Contacts between the two chains:
Residue F99 in protein 1 contacts residue K3 in protein 2 (closest heavy-atom distance 3.6 Å).
Residue V67 in protein 1 contacts residue Y2 in protein 2 (closest heavy-atom distance 3.9 Å).
Residue K66 in protein 1 contacts residue L1 in protein 2 (closest heavy-atom distance 3.9 Å).
Residue Y159 in protein 1 contacts residue L1 in protein 2 (closest heavy-atom distance 3.0 Å).
Residue Y159 in protein 1 contacts residue K4 in protein 2 (closest heavy-atom distance 4.7 Å).
Residue H114 in protein 1 is in contact with residue K3 in protein 2 (closest heavy-atom distance 4.1 Å).
Residue Q155 in protein 1 interacts with residue K6 in protein 2 (closest heavy-atom distance 4.4 Å).
Residue E62 in protein 1 is in contact with residue K4 in protein 2 (closest heavy-atom distance 4.4 Å).
Residue Q155 in protein 1 interacts with residue L5 in protein 2 (closest heavy-atom distance 3.8 Å).
Residue H70 in protein 1 interacts with residue K3 in protein 2 (closest heavy-atom distance 4.0 Å).
Residue F99 in protein 1 contacts residue Y2 in protein 2 (closest heavy-atom distance 3.5 Å).
Residue T73 in protein 1 interacts with residue T10 in protein 2 (closest heavy-atom distance 3.7 Å).
Residue C164 in protein 1 is in contact with residue L1 in protein 2 (closest heavy-atom distance 4.8 Å).
Residue Y7 in protein 1 interacts with residue Y2 in protein 2 (closest heavy-atom distance 3.7 Å).
Residue K66 in protein 1 contacts residue K3 in protein 2 (closest heavy-atom distance 3.7 Å).
Residue W147 in protein 1 is in contact with residue F11 in protein 2 (closest heavy-atom distance 3.5 Å).
Residue K146 in protein 1 interacts with residue T10 in protein 2 (closest heavy-atom distance 3.0 Å).
Residue Q156 in protein 1 is in contact with residue L5 in protein 2 (closest heavy-atom distance 2.9 Å).
Residue K146 in protein 1 interacts with residue M9 in protein 2 (closest heavy-atom distance 3.7 Å).
Residue E63 in protein 1 is in contact with residue Y2 in protein 2 (closest heavy-atom distance 3.4 Å).
Residue Q156 in protein 1 is in contact with residue K3 in protein 2 (closest heavy-atom distance 4.2 Å).
Residue Y84 in protein 1 is in contact with residue F11 in protein 2 (closest heavy-atom distance 2.3 Å).
Residue S9 in protein 1 contacts residue Y2 in protein 2 (closest heavy-atom distance 3.4 Å).
Residue K66 in protein 1 contacts residue K4 in protein 2 (closest heavy-atom distance 3.4 Å).
Residue W147 in protein 1 interacts with residue T10 in protein 2 (closest heavy-atom distance 3.0 Å).
Residue A69 in protein 1 contacts residue E8 in protein 2 (closest heavy-atom distance 3.5 Å).
Residue M45 in protein 1 interacts with residue Y2 in protein 2 (closest heavy-atom distance 4.5 Å).
Residue A24 in protein 1 is in contact with residue Y2 in protein 2 (closest heavy-atom distance 4.6 Å).
Residue E63 in protein 1 is in contact with residue L1 in protein 2 (closest heavy-atom distance 3.2 Å).
Residue V152 in protein 1 interacts with residue L5 in protein 2 (closest heavy-atom distance 4.3 Å).
Residue H70 in protein 1 interacts with residue Y2 in protein 2 (closest heavy-atom distance 2.5 Å).
Residue Y159 in protein 1 contacts residue Y2 in protein 2 (closest heavy-atom distance 3.7 Å).
Residue L95 in protein 1 is in contact with residue F11 in protein 2 (closest heavy-atom distance 4.5 Å).
Residue N77 in protein 1 is in contact with residue F11 in protein 2 (closest heavy-atom distance 3.2 Å).
Residue E76 in protein 1 is in contact with residue T10 in protein 2 (closest heavy-atom distance 4.3 Å).
Residue T163 in protein 1 contacts residue L1 in protein 2 (closest heavy-atom distance 4.2 Å).
Residue T73 in protein 1 interacts with residue M9 in protein 2 (closest heavy-atom distance 3.7 Å).
Residue I80 in protein 1 contacts residue T10 in protein 2 (closest heavy-atom distance 3.4 Å).
Residue V152 in protein 1 contacts residue M9 in protein 2 (closest heavy-atom distance 3.6 Å).
Residue Y123 in protein 1 is in contact with residue F11 in protein 2 (closest heavy-atom distance 3.3 Å).
Residue T73 in protein 1 contacts residue E8 in protein 2 (closest heavy-atom distance 3.5 Å).
Residue Y116 in protein 1 interacts with residue F11 in protein 2 (closest heavy-atom distance 4.2 Å).
Residue M5 in protein 1 interacts with residue L1 in protein 2 (closest heavy-atom distance 4.2 Å).
Residue Y59 in protein 1 is in contact with residue L1 in protein 2 (closest heavy-atom distance 4.3 Å).
Residue N77 in protein 1 is in contact with residue M9 in protein 2 (closest heavy-atom distance 4.5 Å).
Residue Y116 in protein 1 interacts with residue K3 in protein 2 (closest heavy-atom distance 4.5 Å).
Residue Y171 in protein 1 interacts with residue L1 in protein 2 (closest heavy-atom distance 2.7 Å).
Residue K146 in protein 1 is in contact with residue F11 in protein 2 (closest heavy-atom distance 3.2 Å).
Residue G167 in protein 1 contacts residue L1 in protein 2 (closest heavy-atom distance 3.6 Å).
Residue A150 in protein 1 is in contact with residue M9 in protein 2 (closest heavy-atom distance 4.3 Å).
Residue W147 in protein 1 interacts with residue M9 in protein 2 (closest heavy-atom distance 3.5 Å).
Residue T143 in protein 1 is in contact with residue F11 in protein 2 (closest heavy-atom distance 2.9 Å).
Residue K66 in protein 1 interacts with residue Y2 in protein 2 (closest heavy-atom distance 3.0 Å).
Residue I80 in protein 1 is in contact with residue F11 in protein 2 (closest heavy-atom distance 3.4 Å).
Residue R170 in protein 1 interacts with residue L1 in protein 2 (closest heavy-atom distance 3.9 Å).
Residue N77 in protein 1 is in contact with residue T10 in protein 2 (closest heavy-atom distance 3.1 Å).
Residue Y7 in protein 1 is in contact with residue L1 in protein 2 (closest heavy-atom distance 3.1 Å).
Residue F22 in protein 1 is in contact with residue Y2 in protein 2 (closest heavy-atom distance 4.3 Å).
Residue M97 in protein 1 interacts with residue K3 in protein 2 (closest heavy-atom distance 3.8 Å).
Residue Y159 in protein 1 is in contact with residue K3 in protein 2 (closest heavy-atom distance 3.5 Å).

Sequence of protein 1:
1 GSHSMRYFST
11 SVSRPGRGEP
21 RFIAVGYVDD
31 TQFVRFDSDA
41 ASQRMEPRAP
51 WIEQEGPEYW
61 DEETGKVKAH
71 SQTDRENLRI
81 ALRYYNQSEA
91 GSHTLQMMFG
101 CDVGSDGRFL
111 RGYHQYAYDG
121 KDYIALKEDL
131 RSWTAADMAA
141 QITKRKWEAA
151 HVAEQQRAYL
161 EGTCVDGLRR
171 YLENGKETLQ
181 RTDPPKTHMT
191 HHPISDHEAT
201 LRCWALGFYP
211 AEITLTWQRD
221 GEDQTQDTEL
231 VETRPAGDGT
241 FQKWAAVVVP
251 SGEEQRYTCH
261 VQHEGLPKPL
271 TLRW

Sequence of protein 2:
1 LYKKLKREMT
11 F

These two protein chains interact to form a complex.